Contacts between the two chains:
Residue S95 in chain A contacts residue Y3 in chain B (closest heavy-atom distance 2.6 Å).
Residue S95 in chain A interacts with residue V2 in chain B (closest heavy-atom distance 3.1 Å).
Residue F88 in chain A is in contact with residue K7 in chain B (closest heavy-atom distance 4.5 Å).
Residue Y240 in chain A contacts residue Q4 in chain B (closest heavy-atom distance 4.3 Å).
Residue K87 in chain A is in contact with residue R11 in chain B (closest heavy-atom distance 4.3 Å).
Residue A92 in chain A contacts residue V8 in chain B (closest heavy-atom distance 4.0 Å).
Residue V91 in chain A contacts residue Y3 in chain B (closest heavy-atom distance 4.9 Å).
Residue F88 in chain A is in contact with residue V8 in chain B (closest heavy-atom distance 3.5 Å).
Residue L243 in chain A is in contact with residue V2 in chain B (closest heavy-atom distance 3.6 Å).
Residue F88 in chain A is in contact with residue R11 in chain B (closest heavy-atom distance 3.6 Å).
Residue V91 in chain A contacts residue V8 in chain B (closest heavy-atom distance 3.8 Å).
Residue V91 in chain A is in contact with residue Q4 in chain B (closest heavy-atom distance 3.8 Å).
Residue Y240 in chain A contacts residue K7 in chain B (closest heavy-atom distance 4.9 Å).
Residue F239 in chain A contacts residue V2 in chain B (closest heavy-atom distance 3.4 Å).
Residue S95 in chain A is in contact with residue Q4 in chain B (closest heavy-atom distance 4.4 Å).
Residue N86 in chain A contacts residue R11 in chain B (closest heavy-atom distance 3.9 Å).
Residue S95 in chain A contacts residue V8 in chain B (closest heavy-atom distance 4.2 Å).
Residue V91 in chain A is in contact with residue K7 in chain B (closest heavy-atom distance 3.7 Å).
Residue Y240 in chain A interacts with residue V2 in chain B (closest heavy-atom distance 3.4 Å).

Sequence of chain A:
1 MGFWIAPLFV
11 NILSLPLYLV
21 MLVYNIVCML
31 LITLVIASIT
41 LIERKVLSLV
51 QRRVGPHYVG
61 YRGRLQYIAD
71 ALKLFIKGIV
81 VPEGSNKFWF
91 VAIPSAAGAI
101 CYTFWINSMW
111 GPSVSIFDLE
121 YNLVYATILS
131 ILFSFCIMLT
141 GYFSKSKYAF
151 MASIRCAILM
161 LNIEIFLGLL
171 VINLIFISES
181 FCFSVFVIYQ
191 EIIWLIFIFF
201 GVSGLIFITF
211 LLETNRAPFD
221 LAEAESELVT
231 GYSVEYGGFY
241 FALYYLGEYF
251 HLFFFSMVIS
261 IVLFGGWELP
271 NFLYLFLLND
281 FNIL

Sequence of chain B:
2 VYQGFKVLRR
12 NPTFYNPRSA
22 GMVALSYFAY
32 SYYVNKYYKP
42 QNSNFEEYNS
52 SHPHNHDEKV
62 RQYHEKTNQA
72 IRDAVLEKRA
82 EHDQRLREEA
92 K

The following describes two proteins that form a bound complex.